Sequence of protein 1:
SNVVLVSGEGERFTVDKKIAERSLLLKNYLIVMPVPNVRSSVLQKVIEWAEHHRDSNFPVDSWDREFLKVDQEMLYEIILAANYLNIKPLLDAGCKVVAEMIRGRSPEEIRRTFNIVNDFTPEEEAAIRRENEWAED

Interface contacts:
Residue F225 in protein 2 interacts with residue R159 in protein 1 (closest heavy-atom distance 3.3 Å).
Residue K266 in protein 2 is in contact with residue R186 in protein 1 (closest heavy-atom distance 3.4 Å).
Residue L235 in protein 2 contacts residue E181 in protein 1 (closest heavy-atom distance 4.2 Å).
Residue I220 in protein 2 contacts residue C151 in protein 1 (closest heavy-atom distance 3.4 Å).
Residue N263 in protein 2 contacts residue E189 in protein 1 (closest heavy-atom distance 3.5 Å).
Residue L235 in protein 2 contacts residue F176 in protein 1 (closest heavy-atom distance 3.5 Å).
Residue R241 in protein 2 is in contact with residue I184 in protein 1 (closest heavy-atom distance 4.1 Å).
Residue N238 in protein 2 interacts with residue D175 in protein 1 (closest heavy-atom distance 3.9 Å).
Residue W240 in protein 2 is in contact with residue I172 in protein 1 (closest heavy-atom distance 4.3 Å).
Residue C237 in protein 2 interacts with residue F176 in protein 1 (closest heavy-atom distance 3.3 Å).
Residue I217 in protein 2 contacts residue L147 in protein 1 (closest heavy-atom distance 4.2 Å).
Residue V231 in protein 2 interacts with residue W190 in protein 1 (closest heavy-atom distance 3.8 Å).
Residue P214 in protein 2 contacts residue Y132 in protein 1 (closest heavy-atom distance 3.5 Å).
Residue W240 in protein 2 is in contact with residue I166 in protein 1 (closest heavy-atom distance 4.1 Å).
Residue K266 in protein 2 interacts with residue E187 in protein 1 (closest heavy-atom distance 3.8 Å).
Residue C237 in protein 2 interacts with residue I172 in protein 1 (closest heavy-atom distance 4.1 Å).
Residue L235 in protein 2 interacts with residue R185 in protein 1 (closest heavy-atom distance 3.9 Å).
Residue L235 in protein 2 interacts with residue P163 in protein 1 (closest heavy-atom distance 3.5 Å).
Residue S234 in protein 2 is in contact with residue F176 in protein 1 (closest heavy-atom distance 3.8 Å).
Residue L235 in protein 2 is in contact with residue R167 in protein 1 (closest heavy-atom distance 3.0 Å).
Residue F225 in protein 2 is in contact with residue I158 in protein 1 (closest heavy-atom distance 4.2 Å).
Residue L233 in protein 2 is in contact with residue I166 in protein 1 (closest heavy-atom distance 4.1 Å).
Residue V236 in protein 2 contacts residue P163 in protein 1 (closest heavy-atom distance 3.8 Å).
Residue K228 in protein 2 contacts residue W190 in protein 1 (closest heavy-atom distance 3.2 Å).
Residue I259 in protein 2 is in contact with residue W190 in protein 1 (closest heavy-atom distance 3.8 Å).
Residue I221 in protein 2 interacts with residue V154 in protein 1 (closest heavy-atom distance 3.4 Å).
Residue K228 in protein 2 interacts with residue E192 in protein 1 (closest heavy-atom distance 3.3 Å).
Residue R224 in protein 2 is in contact with residue A155 in protein 1 (closest heavy-atom distance 3.6 Å).
Residue I217 in protein 2 contacts residue I135 in protein 1 (closest heavy-atom distance 4.2 Å).
Residue C237 in protein 2 interacts with residue R167 in protein 1 (closest heavy-atom distance 4.4 Å).
Residue V231 in protein 2 is in contact with residue N188 in protein 1 (closest heavy-atom distance 3.1 Å).
Residue L233 in protein 2 interacts with residue I158 in protein 1 (closest heavy-atom distance 3.7 Å).
Residue P214 in protein 2 contacts residue L136 in protein 1 (closest heavy-atom distance 3.9 Å).
Residue R224 in protein 2 contacts residue R159 in protein 1 (closest heavy-atom distance 4.3 Å).
Residue K228 in protein 2 contacts residue A191 in protein 1 (closest heavy-atom distance 3.6 Å).
Residue K266 in protein 2 interacts with residue W190 in protein 1 (closest heavy-atom distance 3.6 Å).
Residue I220 in protein 2 is in contact with residue L147 in protein 1 (closest heavy-atom distance 3.8 Å).
Residue S234 in protein 2 is in contact with residue N188 in protein 1 (closest heavy-atom distance 3.8 Å).
Residue R224 in protein 2 interacts with residue C151 in protein 1 (closest heavy-atom distance 4.1 Å).
Residue N238 in protein 2 interacts with residue F176 in protein 1 (closest heavy-atom distance 3.4 Å).
Residue I217 in protein 2 interacts with residue N139 in protein 1 (closest heavy-atom distance 3.6 Å).
Residue I221 in protein 2 interacts with residue C151 in protein 1 (closest heavy-atom distance 3.5 Å).
Residue V236 in protein 2 is in contact with residue F176 in protein 1 (closest heavy-atom distance 4.3 Å).
Residue V236 in protein 2 is in contact with residue R167 in protein 1 (closest heavy-atom distance 2.7 Å).
Residue F254 in protein 2 is in contact with residue W190 in protein 1 (closest heavy-atom distance 4.2 Å).
Residue N263 in protein 2 contacts residue W190 in protein 1 (closest heavy-atom distance 3.6 Å).
Residue V236 in protein 2 is in contact with residue I166 in protein 1 (closest heavy-atom distance 3.8 Å).
Residue T232 in protein 2 is in contact with residue A191 in protein 1 (closest heavy-atom distance 4.0 Å).
Residue K266 in protein 2 contacts residue E189 in protein 1 (closest heavy-atom distance 3.0 Å).
Residue I221 in protein 2 interacts with residue L147 in protein 1 (closest heavy-atom distance 3.7 Å).
Residue W240 in protein 2 is in contact with residue F170 in protein 1 (closest heavy-atom distance 3.6 Å).
Residue F267 in protein 2 interacts with residue W190 in protein 1 (closest heavy-atom distance 3.4 Å).
Residue R241 in protein 2 is in contact with residue F176 in protein 1 (closest heavy-atom distance 3.8 Å).
Residue L235 in protein 2 is in contact with residue I184 in protein 1 (closest heavy-atom distance 3.6 Å).
Residue L235 in protein 2 interacts with residue N188 in protein 1 (closest heavy-atom distance 4.1 Å).
Residue F270 in protein 2 interacts with residue W190 in protein 1 (closest heavy-atom distance 3.4 Å).
Residue C237 in protein 2 interacts with residue V173 in protein 1 (closest heavy-atom distance 4.2 Å).
Residue C237 in protein 2 contacts residue D175 in protein 1 (closest heavy-atom distance 3.6 Å).
Residue L256 in protein 2 interacts with residue W190 in protein 1 (closest heavy-atom distance 4.3 Å).
Residue V231 in protein 2 contacts residue A191 in protein 1 (closest heavy-atom distance 3.5 Å).

Sequence of protein 2:
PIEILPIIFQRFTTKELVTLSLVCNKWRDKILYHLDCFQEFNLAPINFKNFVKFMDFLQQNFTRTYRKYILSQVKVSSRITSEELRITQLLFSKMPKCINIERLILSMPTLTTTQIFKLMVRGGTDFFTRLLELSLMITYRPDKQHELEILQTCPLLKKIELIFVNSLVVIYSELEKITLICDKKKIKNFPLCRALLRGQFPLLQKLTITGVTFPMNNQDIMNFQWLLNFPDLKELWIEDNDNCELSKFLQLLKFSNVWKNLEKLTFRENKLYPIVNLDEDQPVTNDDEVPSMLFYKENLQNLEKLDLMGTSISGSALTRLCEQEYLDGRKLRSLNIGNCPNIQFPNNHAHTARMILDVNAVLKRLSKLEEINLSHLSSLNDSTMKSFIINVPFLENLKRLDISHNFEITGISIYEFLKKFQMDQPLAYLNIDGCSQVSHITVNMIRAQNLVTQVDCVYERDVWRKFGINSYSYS

These two protein chains interact to form a complex.